These two protein chains interact to form a complex.

Sequence of the first protein:
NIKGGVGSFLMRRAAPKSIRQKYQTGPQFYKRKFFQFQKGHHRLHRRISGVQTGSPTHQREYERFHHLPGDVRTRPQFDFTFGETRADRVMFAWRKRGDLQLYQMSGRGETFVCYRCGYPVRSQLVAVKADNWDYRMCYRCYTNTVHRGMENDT

Residue-level contacts at the interface:
Residue T661 in the second protein interacts with residue H44 in the first protein (closest heavy-atom distance 3.2 Å).
Residue N632 in the second protein contacts residue F36 in the first protein (closest heavy-atom distance 3.1 Å).
Residue Y587 in the second protein contacts residue I4 in the first protein (closest heavy-atom distance 3.6 Å).
Residue Y638 in the second protein is in contact with residue L46 in the first protein (closest heavy-atom distance 3.1 Å).
Residue G592 in the second protein interacts with residue G6 in the first protein (closest heavy-atom distance 3.6 Å).
Residue S596 in the second protein interacts with residue V8 in the first protein (closest heavy-atom distance 3.9 Å).
Residue L606 in the second protein contacts residue L12 in the first protein (closest heavy-atom distance 3.9 Å).
Residue S596 in the second protein is in contact with residue G6 in the first protein (closest heavy-atom distance 3.5 Å).
Residue M619 in the second protein is in contact with residue V8 in the first protein (closest heavy-atom distance 3.2 Å).
Residue A600 in the second protein is in contact with residue M13 in the first protein (closest heavy-atom distance 3.3 Å).
Residue A660 in the second protein contacts residue R45 in the first protein (closest heavy-atom distance 3.9 Å).
Residue K604 in the second protein interacts with residue A16 in the first protein (closest heavy-atom distance 3.7 Å).
Residue N632 in the second protein is in contact with residue K35 in the first protein (closest heavy-atom distance 3.5 Å).
Residue R636 in the second protein interacts with residue F37 in the first protein (closest heavy-atom distance 3.6 Å).
Residue G592 in the second protein contacts residue I4 in the first protein (closest heavy-atom distance 3.7 Å).
Residue A660 in the second protein interacts with residue L46 in the first protein (closest heavy-atom distance 3.4 Å).
Residue M619 in the second protein contacts residue G7 in the first protein (closest heavy-atom distance 3.5 Å).
Residue H629 in the second protein interacts with residue F11 in the first protein (closest heavy-atom distance 3.3 Å).
Residue L656 in the second protein contacts residue R45 in the first protein (closest heavy-atom distance 3.3 Å).
Residue L631 in the second protein is in contact with residue L46 in the first protein (closest heavy-atom distance 3.5 Å).
Residue E625 in the second protein contacts residue F11 in the first protein (closest heavy-atom distance 3.2 Å).
Residue F601 in the second protein contacts residue L12 in the first protein (closest heavy-atom distance 3.6 Å).
Residue M618 in the second protein is in contact with residue V8 in the first protein (closest heavy-atom distance 4.1 Å).
Residue T588 in the second protein contacts residue I4 in the first protein (closest heavy-atom distance 3.7 Å).
Residue V593 in the second protein is in contact with residue G7 in the first protein (closest heavy-atom distance 3.9 Å).
Residue R636 in the second protein contacts residue K35 in the first protein (closest heavy-atom distance 3.5 Å).
Residue Y638 in the second protein interacts with residue T113 in the first protein (closest heavy-atom distance 3.4 Å).
Residue K589 in the second protein interacts with residue I4 in the first protein (closest heavy-atom distance 3.9 Å).
Residue I642 in the second protein is in contact with residue P122 in the first protein (closest heavy-atom distance 4.0 Å).
Residue L606 in the second protein interacts with residue M13 in the first protein (closest heavy-atom distance 3.9 Å).
Residue H629 in the second protein interacts with residue R14 in the first protein (closest heavy-atom distance 3.5 Å).
Residue K604 in the second protein interacts with residue M13 in the first protein (closest heavy-atom distance 3.6 Å).
Residue M618 in the second protein is in contact with residue G7 in the first protein (closest heavy-atom distance 4.0 Å).
Residue M619 in the second protein contacts residue G9 in the first protein (closest heavy-atom distance 3.7 Å).
Residue V639 in the second protein interacts with residue V115 in the first protein (closest heavy-atom distance 4.1 Å).
Residue M618 in the second protein interacts with residue L12 in the first protein (closest heavy-atom distance 3.5 Å).
Residue R636 in the second protein contacts residue R34 in the first protein (closest heavy-atom distance 3.5 Å).
Residue R65 in the second protein contacts residue F11 in the first protein (closest heavy-atom distance 3.8 Å).
Residue L606 in the second protein is in contact with residue R15 in the first protein (closest heavy-atom distance 3.7 Å).
Residue M618 in the second protein contacts residue G9 in the first protein (closest heavy-atom distance 3.0 Å).
Residue I634 in the second protein interacts with residue L46 in the first protein (closest heavy-atom distance 3.7 Å).
Residue V639 in the second protein is in contact with residue P122 in the first protein (closest heavy-atom distance 3.9 Å).
Residue I642 in the second protein is in contact with residue V115 in the first protein (closest heavy-atom distance 4.0 Å).
Residue P621 in the second protein contacts residue F11 in the first protein (closest heavy-atom distance 3.6 Å).
Residue R636 in the second protein interacts with residue R14 in the first protein (closest heavy-atom distance 3.2 Å).
Residue T661 in the second protein contacts residue R45 in the first protein (closest heavy-atom distance 3.7 Å).
Residue P607 in the second protein interacts with residue R15 in the first protein (closest heavy-atom distance 3.3 Å).
Residue P664 in the second protein contacts residue H44 in the first protein (closest heavy-atom distance 3.5 Å).
Residue A635 in the second protein contacts residue F37 in the first protein (closest heavy-atom distance 3.6 Å).
Residue M619 in the second protein interacts with residue F11 in the first protein (closest heavy-atom distance 4.0 Å).
Residue R324 in the second protein interacts with residue R15 in the first protein (closest heavy-atom distance 4.0 Å).
Residue Y638 in the second protein contacts residue P122 in the first protein (closest heavy-atom distance 3.7 Å).
Residue R329 in the second protein is in contact with residue R15 in the first protein (closest heavy-atom distance 3.3 Å).
Residue A660 in the second protein interacts with residue H44 in the first protein (closest heavy-atom distance 3.8 Å).
Residue T643 in the second protein interacts with residue Y32 in the first protein (closest heavy-atom distance 3.5 Å).
Residue Y638 in the second protein contacts residue H47 in the first protein (closest heavy-atom distance 3.8 Å).
Residue I642 in the second protein is in contact with residue T113 in the first protein (closest heavy-atom distance 3.3 Å).
Residue E620 in the second protein interacts with residue F11 in the first protein (closest heavy-atom distance 3.8 Å).
Residue W662 in the second protein is in contact with residue H44 in the first protein (closest heavy-atom distance 2.8 Å).
Residue M618 in the second protein interacts with residue F11 in the first protein (closest heavy-atom distance 3.4 Å).

Sequence of the second protein:
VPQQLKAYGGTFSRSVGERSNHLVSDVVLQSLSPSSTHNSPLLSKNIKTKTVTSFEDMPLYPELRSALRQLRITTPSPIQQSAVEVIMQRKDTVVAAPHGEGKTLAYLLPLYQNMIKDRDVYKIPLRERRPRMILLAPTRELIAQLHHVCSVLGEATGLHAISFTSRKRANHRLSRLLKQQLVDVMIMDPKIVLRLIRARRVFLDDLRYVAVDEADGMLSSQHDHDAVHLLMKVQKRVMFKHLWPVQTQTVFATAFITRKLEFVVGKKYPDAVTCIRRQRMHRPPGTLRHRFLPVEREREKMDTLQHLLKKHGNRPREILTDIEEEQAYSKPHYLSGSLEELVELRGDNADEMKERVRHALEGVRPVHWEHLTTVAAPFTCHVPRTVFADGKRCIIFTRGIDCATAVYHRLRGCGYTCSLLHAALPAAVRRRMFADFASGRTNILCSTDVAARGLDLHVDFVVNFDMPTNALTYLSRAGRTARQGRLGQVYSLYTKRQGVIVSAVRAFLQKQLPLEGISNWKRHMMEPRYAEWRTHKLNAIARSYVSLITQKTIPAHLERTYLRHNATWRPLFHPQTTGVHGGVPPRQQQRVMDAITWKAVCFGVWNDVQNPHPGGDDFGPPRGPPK